Residue-level contacts at the interface:
Residue L14 in protein 1 is in contact with residue T46 in protein 2 (closest heavy-atom distance 3.2 Å).
Residue A10 in protein 1 interacts with residue F42 in protein 2 (closest heavy-atom distance 3.7 Å).
Residue F11 in protein 1 is in contact with residue T46 in protein 2 (closest heavy-atom distance 4.9 Å).
Residue A7 in protein 1 interacts with residue F42 in protein 2 (closest heavy-atom distance 4.6 Å).
Residue F11 in protein 1 contacts residue F45 in protein 2 (closest heavy-atom distance 4.6 Å).
Residue F11 in protein 1 contacts residue F42 in protein 2 (closest heavy-atom distance 3.6 Å).

Sequence of protein 2:
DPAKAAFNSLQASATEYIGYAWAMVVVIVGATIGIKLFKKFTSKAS

Sequence of protein 1:
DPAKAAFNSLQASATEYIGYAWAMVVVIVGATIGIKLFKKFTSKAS

The following describes two proteins that form a bound complex.